Contacts between the two chains:
Residue S127 in chain A is in contact with residue Y161 in chain B (closest heavy-atom distance 4.6 Å).
Residue K124 in chain A is in contact with residue R170 in chain B (closest heavy-atom distance 4.0 Å).
Residue S127 in chain A contacts residue R170 in chain B (closest heavy-atom distance 4.1 Å).
Residue I125 in chain A interacts with residue R170 in chain B (closest heavy-atom distance 3.0 Å).
Residue E128 in chain A contacts residue Y161 in chain B (closest heavy-atom distance 4.1 Å).
Residue A126 in chain A is in contact with residue R170 in chain B (closest heavy-atom distance 3.0 Å).
Residue K129 in chain A interacts with residue D164 in chain B (closest heavy-atom distance 3.3 Å).
Residue G131 in chain A interacts with residue V178 in chain B (closest heavy-atom distance 4.5 Å).
Residue G132 in chain A interacts with residue V178 in chain B (closest heavy-atom distance 4.4 Å).
Residue D55 in chain A is in contact with residue V178 in chain B (closest heavy-atom distance 4.5 Å).
Residue E128 in chain A contacts residue D164 in chain B (closest heavy-atom distance 4.4 Å).
Residue E128 in chain A contacts residue I176 in chain B (closest heavy-atom distance 4.6 Å).
Residue Y136 in chain A is in contact with residue S162 in chain B (closest heavy-atom distance 3.2 Å).
Residue Y136 in chain A contacts residue D164 in chain B (closest heavy-atom distance 4.9 Å).
Residue Y136 in chain A contacts residue I176 in chain B (closest heavy-atom distance 3.2 Å).

These two protein chains interact to form a complex.

Sequence of chain A:
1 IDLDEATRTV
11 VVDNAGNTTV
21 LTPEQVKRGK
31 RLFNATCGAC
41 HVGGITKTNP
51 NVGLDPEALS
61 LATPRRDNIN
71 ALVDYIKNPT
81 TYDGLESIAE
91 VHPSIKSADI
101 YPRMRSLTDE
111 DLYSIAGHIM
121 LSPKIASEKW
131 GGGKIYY

Sequence of chain B:
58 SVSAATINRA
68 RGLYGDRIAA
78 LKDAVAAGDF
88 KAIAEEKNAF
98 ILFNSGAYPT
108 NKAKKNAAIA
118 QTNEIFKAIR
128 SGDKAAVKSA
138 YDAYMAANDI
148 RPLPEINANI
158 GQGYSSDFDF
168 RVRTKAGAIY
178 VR